These two protein chains interact to form a complex.

Sequence of protein 1:
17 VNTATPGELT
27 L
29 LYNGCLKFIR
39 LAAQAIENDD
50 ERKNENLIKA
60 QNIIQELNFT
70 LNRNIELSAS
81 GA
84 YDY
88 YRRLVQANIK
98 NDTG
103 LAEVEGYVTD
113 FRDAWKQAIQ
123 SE

Sequence of protein 2:
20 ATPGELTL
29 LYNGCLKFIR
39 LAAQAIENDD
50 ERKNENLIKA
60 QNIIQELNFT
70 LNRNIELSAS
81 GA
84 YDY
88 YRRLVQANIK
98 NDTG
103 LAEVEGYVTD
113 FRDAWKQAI

Interface contacts:
Residue V17 in protein 1 interacts with residue N61 in protein 2 (closest heavy-atom distance 3.0 Å).
Residue Y84 in protein 1 interacts with residue I63 in protein 2 (closest heavy-atom distance 3.6 Å).
Residue N73 in protein 1 contacts residue N73 in protein 2 (closest heavy-atom distance 3.3 Å).
Residue N67 in protein 1 contacts residue Y84 in protein 2 (closest heavy-atom distance 3.2 Å).
Residue I63 in protein 1 contacts residue Y84 in protein 2 (closest heavy-atom distance 3.4 Å).
Residue K52 in protein 1 is in contact with residue N95 in protein 2 (closest heavy-atom distance 2.5 Å).
Residue N98 in protein 1 interacts with residue K52 in protein 2 (closest heavy-atom distance 2.9 Å).
Residue L27 in protein 1 is in contact with residue K118 in protein 2 (closest heavy-atom distance 3.6 Å).
Residue Y84 in protein 1 is in contact with residue N67 in protein 2 (closest heavy-atom distance 3.5 Å).
Residue T69 in protein 1 is in contact with residue T26 in protein 2 (closest heavy-atom distance 3.5 Å).
Residue A20 in protein 1 interacts with residue N61 in protein 2 (closest heavy-atom distance 3.5 Å).
Residue G23 in protein 1 is in contact with residue E65 in protein 2 (closest heavy-atom distance 2.7 Å).
Residue N95 in protein 1 interacts with residue N53 in protein 2 (closest heavy-atom distance 2.9 Å).
Residue G81 in protein 1 interacts with residue N67 in protein 2 (closest heavy-atom distance 3.4 Å).
Residue L56 in protein 1 contacts residue L103 in protein 2 (closest heavy-atom distance 3.5 Å).
Residue R114 in protein 1 contacts residue L27 in protein 2 (closest heavy-atom distance 3.2 Å).
Residue S77 in protein 1 is in contact with residue I74 in protein 2 (closest heavy-atom distance 3.5 Å).
Residue Y30 in protein 1 contacts residue R114 in protein 2 (closest heavy-atom distance 3.6 Å).
Residue L70 in protein 1 is in contact with residue N73 in protein 2 (closest heavy-atom distance 3.3 Å).
Residue L56 in protein 1 interacts with residue N95 in protein 2 (closest heavy-atom distance 3.3 Å).
Residue L34 in protein 1 is in contact with residue T111 in protein 2 (closest heavy-atom distance 3.6 Å).
Residue Y84 in protein 1 interacts with residue Y30 in protein 2 (closest heavy-atom distance 2.5 Å).
Residue P22 in protein 1 is in contact with residue E65 in protein 2 (closest heavy-atom distance 3.6 Å).
Residue V17 in protein 1 contacts residue I57 in protein 2 (closest heavy-atom distance 3.1 Å).
Residue N67 in protein 1 interacts with residue G81 in protein 2 (closest heavy-atom distance 3.4 Å).
Residue D85 in protein 1 contacts residue N67 in protein 2 (closest heavy-atom distance 3.0 Å).
Residue L25 in protein 1 contacts residue L29 in protein 2 (closest heavy-atom distance 3.5 Å).
Residue K52 in protein 1 is in contact with residue N98 in protein 2 (closest heavy-atom distance 3.0 Å).
Residue Y88 in protein 1 interacts with residue Q64 in protein 2 (closest heavy-atom distance 2.8 Å).
Residue N95 in protein 1 interacts with residue K52 in protein 2 (closest heavy-atom distance 3.0 Å).
Residue W117 in protein 1 is in contact with residue T26 in protein 2 (closest heavy-atom distance 3.3 Å).
Residue I121 in protein 1 contacts residue T21 in protein 2 (closest heavy-atom distance 3.2 Å).
Residue E107 in protein 1 interacts with residue R38 in protein 2 (closest heavy-atom distance 3.1 Å).
Residue N61 in protein 1 interacts with residue A20 in protein 2 (closest heavy-atom distance 3.4 Å).
Residue N67 in protein 1 contacts residue D85 in protein 2 (closest heavy-atom distance 3.5 Å).
Residue Y30 in protein 1 contacts residue Y84 in protein 2 (closest heavy-atom distance 2.8 Å).
Residue A41 in protein 1 contacts residue L103 in protein 2 (closest heavy-atom distance 3.5 Å).
Residue W117 in protein 1 contacts residue G23 in protein 2 (closest heavy-atom distance 2.9 Å).
Residue Y30 in protein 1 contacts residue F113 in protein 2 (closest heavy-atom distance 3.5 Å).
Residue G23 in protein 1 contacts residue W117 in protein 2 (closest heavy-atom distance 2.8 Å).
Residue L25 in protein 1 contacts residue E65 in protein 2 (closest heavy-atom distance 3.3 Å).
Residue L34 in protein 1 is in contact with residue E107 in protein 2 (closest heavy-atom distance 3.5 Å).
Residue T26 in protein 1 contacts residue W117 in protein 2 (closest heavy-atom distance 3.4 Å).
Residue I74 in protein 1 is in contact with residue S77 in protein 2 (closest heavy-atom distance 3.4 Å).
Residue L70 in protein 1 interacts with residue G81 in protein 2 (closest heavy-atom distance 3.5 Å).
Residue R38 in protein 1 contacts residue E107 in protein 2 (closest heavy-atom distance 2.4 Å).
Residue L91 in protein 1 is in contact with residue Q60 in protein 2 (closest heavy-atom distance 3.3 Å).
Residue I74 in protein 1 is in contact with residue A78 in protein 2 (closest heavy-atom distance 3.4 Å).
Residue E65 in protein 1 is in contact with residue G23 in protein 2 (closest heavy-atom distance 3.1 Å).
Residue N73 in protein 1 interacts with residue L70 in protein 2 (closest heavy-atom distance 3.6 Å).
Residue Q64 in protein 1 is in contact with residue P22 in protein 2 (closest heavy-atom distance 3.5 Å).
Residue I63 in protein 1 interacts with residue L91 in protein 2 (closest heavy-atom distance 3.3 Å).
Residue L91 in protein 1 contacts residue I63 in protein 2 (closest heavy-atom distance 3.4 Å).
Residue T21 in protein 1 interacts with residue I121 in protein 2 (closest heavy-atom distance 3.3 Å).
Residue R114 in protein 1 contacts residue N31 in protein 2 (closest heavy-atom distance 2.7 Å).
Residue N53 in protein 1 contacts residue N95 in protein 2 (closest heavy-atom distance 2.7 Å).
Residue F68 in protein 1 is in contact with residue P22 in protein 2 (closest heavy-atom distance 3.5 Å).
Residue L27 in protein 1 is in contact with residue R114 in protein 2 (closest heavy-atom distance 3.5 Å).
Residue N95 in protein 1 interacts with residue L56 in protein 2 (closest heavy-atom distance 3.2 Å).
Residue N31 in protein 1 is in contact with residue R114 in protein 2 (closest heavy-atom distance 3.0 Å).